Sequence of chain B:
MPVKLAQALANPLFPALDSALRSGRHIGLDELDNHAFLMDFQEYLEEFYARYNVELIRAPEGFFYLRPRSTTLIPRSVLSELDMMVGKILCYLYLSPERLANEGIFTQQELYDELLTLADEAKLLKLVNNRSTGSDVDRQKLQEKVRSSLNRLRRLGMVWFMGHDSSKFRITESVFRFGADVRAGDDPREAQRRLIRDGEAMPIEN

Sequence of chain A:
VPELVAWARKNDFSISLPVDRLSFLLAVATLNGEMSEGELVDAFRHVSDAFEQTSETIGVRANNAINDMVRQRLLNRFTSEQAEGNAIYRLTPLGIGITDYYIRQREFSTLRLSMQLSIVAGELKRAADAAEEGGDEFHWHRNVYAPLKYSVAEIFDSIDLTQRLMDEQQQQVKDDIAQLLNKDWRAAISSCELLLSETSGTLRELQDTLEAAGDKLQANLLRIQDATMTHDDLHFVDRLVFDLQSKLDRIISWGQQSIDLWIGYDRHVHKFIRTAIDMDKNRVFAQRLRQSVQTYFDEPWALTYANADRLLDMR

This data describes a binding interaction between two proteins.

Residue-level contacts at the interface:
Residue Y308 in chain A interacts with residue M94 in chain B (closest heavy-atom distance 3.3 Å).
Residue T316 in chain A contacts residue E209 in chain B (closest heavy-atom distance 2.8 Å).
Residue N319 in chain A interacts with residue R31 in chain B (closest heavy-atom distance 3.4 Å).
Residue T316 in chain A contacts residue S86 in chain B (closest heavy-atom distance 3.1 Å).
Residue T316 in chain A interacts with residue R186 in chain B (closest heavy-atom distance 2.7 Å).
Residue R302 in chain A interacts with residue Y101 in chain B (closest heavy-atom distance 3.2 Å).
Residue W313 in chain A interacts with residue Q201 in chain B (closest heavy-atom distance 3.6 Å).
Residue Q306 in chain A contacts residue L127 in chain B (closest heavy-atom distance 3.5 Å).
Residue L315 in chain A interacts with residue L88 in chain B (closest heavy-atom distance 3.1 Å).
Residue S304 in chain A is in contact with residue K97 in chain B (closest heavy-atom distance 3.2 Å).
Residue H280 in chain A interacts with residue L109 in chain B (closest heavy-atom distance 3.4 Å).
Residue A318 in chain A is in contact with residue R31 in chain B (closest heavy-atom distance 3.5 Å).
Residue A318 in chain A contacts residue S32 in chain B (closest heavy-atom distance 3.2 Å).
Residue P312 in chain A is in contact with residue I213 in chain B (closest heavy-atom distance 3.1 Å).
Residue L315 in chain A interacts with residue V87 in chain B (closest heavy-atom distance 3.3 Å).
Residue Y317 in chain A contacts residue S86 in chain B (closest heavy-atom distance 2.9 Å).
Residue F297 in chain A contacts residue R192 in chain B (closest heavy-atom distance 3.5 Å).
Residue A318 in chain A is in contact with residue G33 in chain B (closest heavy-atom distance 3.0 Å).
Residue F297 in chain A contacts residue F185 in chain B (closest heavy-atom distance 3.6 Å).
Residue A318 in chain A contacts residue L30 in chain B (closest heavy-atom distance 3.5 Å).
Residue T287 in chain A contacts residue F185 in chain B (closest heavy-atom distance 3.6 Å).
Residue E311 in chain A interacts with residue R198 in chain B (closest heavy-atom distance 3.6 Å).
Residue A314 in chain A contacts residue L88 in chain B (closest heavy-atom distance 3.2 Å).
Residue A314 in chain A contacts residue A210 in chain B (closest heavy-atom distance 3.0 Å).
Residue W313 in chain A contacts residue A210 in chain B (closest heavy-atom distance 3.3 Å).
Residue N319 in chain A contacts residue P84 in chain B (closest heavy-atom distance 2.9 Å).
Residue R300 in chain A contacts residue V191 in chain B (closest heavy-atom distance 2.9 Å).
Residue Y308 in chain A interacts with residue E90 in chain B (closest heavy-atom distance 3.5 Å).
Residue V305 in chain A interacts with residue M94 in chain B (closest heavy-atom distance 3.6 Å).
Residue Y317 in chain A contacts residue R85 in chain B (closest heavy-atom distance 3.6 Å).
Residue N194 in chain A contacts residue P106 in chain B (closest heavy-atom distance 3.5 Å).
Residue A320 in chain A interacts with residue R31 in chain B (closest heavy-atom distance 2.9 Å).
Residue L301 in chain A contacts residue C100 in chain B (closest heavy-atom distance 3.4 Å).
Residue H280 in chain A is in contact with residue E112 in chain B (closest heavy-atom distance 3.3 Å).
Residue W313 in chain A interacts with residue D190 in chain B (closest heavy-atom distance 3.1 Å).
Residue Y317 in chain A is in contact with residue L88 in chain B (closest heavy-atom distance 3.2 Å).
Residue N319 in chain A is in contact with residue S86 in chain B (closest heavy-atom distance 2.9 Å).
Residue F297 in chain A contacts residue G188 in chain B (closest heavy-atom distance 3.6 Å).
Residue Y308 in chain A interacts with residue M93 in chain B (closest heavy-atom distance 3.6 Å).
Residue T316 in chain A contacts residue G208 in chain B (closest heavy-atom distance 2.5 Å).
Residue L315 in chain A contacts residue M93 in chain B (closest heavy-atom distance 3.5 Å).
Residue F284 in chain A is in contact with residue P106 in chain B (closest heavy-atom distance 3.6 Å).
Residue E311 in chain A contacts residue Q201 in chain B (closest heavy-atom distance 3.1 Å).
Residue R300 in chain A interacts with residue A193 in chain B (closest heavy-atom distance 3.6 Å).
Residue H280 in chain A contacts residue G113 in chain B (closest heavy-atom distance 3.3 Å).
Residue A314 in chain A is in contact with residue V87 in chain B (closest heavy-atom distance 3.2 Å).
Residue W313 in chain A is in contact with residue M93 in chain B (closest heavy-atom distance 3.3 Å).
Residue T287 in chain A interacts with residue Y103 in chain B (closest heavy-atom distance 3.5 Å).
Residue T316 in chain A is in contact with residue R85 in chain B (closest heavy-atom distance 3.5 Å).
Residue N194 in chain A interacts with residue E107 in chain B (closest heavy-atom distance 2.7 Å).
Residue W313 in chain A contacts residue M211 in chain B (closest heavy-atom distance 3.6 Å).
Residue A314 in chain A is in contact with residue M211 in chain B (closest heavy-atom distance 2.8 Å).
Residue F284 in chain A is in contact with residue L109 in chain B (closest heavy-atom distance 3.3 Å).
Residue Y277 in chain A contacts residue E112 in chain B (closest heavy-atom distance 3.5 Å).
Residue L315 in chain A is in contact with residue E209 in chain B (closest heavy-atom distance 3.2 Å).
Residue F297 in chain A is in contact with residue L104 in chain B (closest heavy-atom distance 3.5 Å).
Residue A314 in chain A is in contact with residue I213 in chain B (closest heavy-atom distance 3.6 Å).
Residue L315 in chain A contacts residue F187 in chain B (closest heavy-atom distance 3.5 Å).
Residue R300 in chain A is in contact with residue G194 in chain B (closest heavy-atom distance 3.0 Å).
Residue R300 in chain A is in contact with residue D195 in chain B (closest heavy-atom distance 3.2 Å).